Sequence of protein 2:
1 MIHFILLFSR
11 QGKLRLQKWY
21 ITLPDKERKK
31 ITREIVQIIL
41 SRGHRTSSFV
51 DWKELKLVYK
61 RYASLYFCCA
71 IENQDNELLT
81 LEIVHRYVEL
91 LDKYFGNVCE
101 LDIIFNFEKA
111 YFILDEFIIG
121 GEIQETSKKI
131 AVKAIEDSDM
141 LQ

This data describes a binding interaction between two proteins.

Sequence of protein 1:
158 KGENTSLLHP

Interface contacts:
Residue E100 in protein 2 is in contact with residue E160 in protein 1 (closest heavy-atom distance 2.5 Å).
Residue C99 in protein 2 is in contact with residue E160 in protein 1 (closest heavy-atom distance 3.4 Å).
Residue E100 in protein 2 is in contact with residue N161 in protein 1 (closest heavy-atom distance 4.6 Å).
Residue V98 in protein 2 interacts with residue L164 in protein 1 (closest heavy-atom distance 3.2 Å).
Residue A63 in protein 2 contacts residue L164 in protein 1 (closest heavy-atom distance 3.9 Å).
Residue C99 in protein 2 is in contact with residue N161 in protein 1 (closest heavy-atom distance 4.4 Å).
Residue Y62 in protein 2 is in contact with residue L164 in protein 1 (closest heavy-atom distance 2.9 Å).
Residue C99 in protein 2 is in contact with residue T162 in protein 1 (closest heavy-atom distance 3.6 Å).
Residue V98 in protein 2 interacts with residue T162 in protein 1 (closest heavy-atom distance 3.8 Å).
Residue V98 in protein 2 interacts with residue S163 in protein 1 (closest heavy-atom distance 3.3 Å).
Residue E100 in protein 2 interacts with residue T162 in protein 1 (closest heavy-atom distance 4.5 Å).
Residue L101 in protein 2 interacts with residue E160 in protein 1 (closest heavy-atom distance 3.8 Å).
Residue C99 in protein 2 contacts residue S163 in protein 1 (closest heavy-atom distance 5.0 Å).
Residue S64 in protein 2 is in contact with residue G159 in protein 1 (closest heavy-atom distance 4.5 Å).
Residue Y62 in protein 2 contacts residue S163 in protein 1 (closest heavy-atom distance 4.8 Å).